Interface contacts:
Residue D1076 in the first protein is in contact with residue K407 in the second protein (closest heavy-atom distance 3.3 Å).
Residue Y1190 in the first protein is in contact with residue P368 in the second protein (closest heavy-atom distance 3.9 Å).
Residue H1178 in the first protein interacts with residue F379 in the second protein (closest heavy-atom distance 3.4 Å).
Residue W1187 in the first protein is in contact with residue P368 in the second protein (closest heavy-atom distance 3.6 Å).
Residue D657 in the first protein is in contact with residue Q192 in the second protein (closest heavy-atom distance 4.0 Å).
Residue Y632 in the first protein is in contact with residue E257 in the second protein (closest heavy-atom distance 3.5 Å).
Residue Y1180 in the first protein contacts residue I367 in the second protein (closest heavy-atom distance 3.7 Å).
Residue R567 in the first protein interacts with residue A234 in the second protein (closest heavy-atom distance 3.5 Å).
Residue Y1180 in the first protein contacts residue G357 in the second protein (closest heavy-atom distance 3.8 Å).
Residue H1179 in the first protein interacts with residue A354 in the second protein (closest heavy-atom distance 3.1 Å).
Residue H1178 in the first protein is in contact with residue K407 in the second protein (closest heavy-atom distance 3.4 Å).
Residue M1177 in the first protein interacts with residue L358 in the second protein (closest heavy-atom distance 3.2 Å).
Residue W1074 in the first protein contacts residue A373 in the second protein (closest heavy-atom distance 4.1 Å).
Residue S1168 in the first protein interacts with residue R290 in the second protein (closest heavy-atom distance 3.6 Å).
Residue R1280 in the first protein interacts with residue E448 in the second protein (closest heavy-atom distance 4.1 Å).
Residue H1179 in the first protein is in contact with residue D133 in the second protein (closest heavy-atom distance 3.5 Å).
Residue Y702 in the first protein contacts residue D297 in the second protein (closest heavy-atom distance 2.9 Å).
Residue W1187 in the first protein interacts with residue I367 in the second protein (closest heavy-atom distance 3.5 Å).
Residue G568 in the first protein interacts with residue T235 in the second protein (closest heavy-atom distance 4.0 Å).
Residue V1171 in the first protein contacts residue E321 in the second protein (closest heavy-atom distance 3.9 Å).
Residue H1178 in the first protein interacts with residue Y411 in the second protein (closest heavy-atom distance 3.8 Å).
Residue R567 in the first protein is in contact with residue T235 in the second protein (closest heavy-atom distance 3.8 Å).
Residue D1183 in the first protein is in contact with residue K206 in the second protein (closest heavy-atom distance 3.9 Å).
Residue E772 in the first protein is in contact with residue T197 in the second protein (closest heavy-atom distance 3.3 Å).
Residue N1181 in the first protein is in contact with residue K206 in the second protein (closest heavy-atom distance 3.9 Å).
Residue W1074 in the first protein contacts residue R377 in the second protein (closest heavy-atom distance 3.2 Å).
Residue I681 in the first protein interacts with residue D193 in the second protein (closest heavy-atom distance 3.4 Å).
Residue S1184 in the first protein contacts residue L366 in the second protein (closest heavy-atom distance 3.5 Å).
Residue R586 in the first protein is in contact with residue D260 in the second protein (closest heavy-atom distance 3.6 Å).
Residue Y1169 in the first protein interacts with residue R290 in the second protein (closest heavy-atom distance 3.2 Å).
Residue W1079 in the first protein is in contact with residue Y324 in the second protein (closest heavy-atom distance 3.4 Å).
Residue W1074 in the first protein interacts with residue W374 in the second protein (closest heavy-atom distance 3.6 Å).
Residue H1178 in the first protein is in contact with residue Y324 in the second protein (closest heavy-atom distance 3.2 Å).
Residue H1178 in the first protein is in contact with residue N409 in the second protein (closest heavy-atom distance 3.8 Å).
Residue F704 in the first protein contacts residue D193 in the second protein (closest heavy-atom distance 3.8 Å).
Residue Y565 in the first protein interacts with residue K265 in the second protein (closest heavy-atom distance 3.9 Å).
Residue Y702 in the first protein interacts with residue H299 in the second protein (closest heavy-atom distance 3.5 Å).
Residue H634 in the first protein interacts with residue R230 in the second protein (closest heavy-atom distance 3.2 Å).
Residue R1278 in the first protein interacts with residue P277 in the second protein (closest heavy-atom distance 4.2 Å).
Residue Y1180 in the first protein contacts residue L358 in the second protein (closest heavy-atom distance 3.5 Å).
Residue S1077 in the first protein is in contact with residue R377 in the second protein (closest heavy-atom distance 2.8 Å).
Residue I1277 in the first protein is in contact with residue R279 in the second protein (closest heavy-atom distance 4.0 Å).
Residue M1177 in the first protein contacts residue L370 in the second protein (closest heavy-atom distance 4.1 Å).
Residue I1277 in the first protein is in contact with residue M433 in the second protein (closest heavy-atom distance 3.6 Å).
Residue F704 in the first protein is in contact with residue P195 in the second protein (closest heavy-atom distance 3.7 Å).
Residue E1172 in the first protein contacts residue R290 in the second protein (closest heavy-atom distance 3.4 Å).
Residue H1179 in the first protein interacts with residue N409 in the second protein (closest heavy-atom distance 4.0 Å).
Residue W1079 in the first protein is in contact with residue H446 in the second protein (closest heavy-atom distance 4.1 Å).
Residue Y632 in the first protein interacts with residue A256 in the second protein (closest heavy-atom distance 2.8 Å).
Residue G1175 in the first protein is in contact with residue Y411 in the second protein (closest heavy-atom distance 3.2 Å).
Residue W1187 in the first protein interacts with residue L366 in the second protein (closest heavy-atom distance 3.7 Å).
Residue N751 in the first protein contacts residue T197 in the second protein (closest heavy-atom distance 3.2 Å).
Residue H1179 in the first protein interacts with residue Y411 in the second protein (closest heavy-atom distance 4.0 Å).
Residue E1174 in the first protein contacts residue W374 in the second protein (closest heavy-atom distance 2.7 Å).
Residue Y565 in the first protein is in contact with residue L261 in the second protein (closest heavy-atom distance 3.5 Å).
Residue G1175 in the first protein contacts residue Y324 in the second protein (closest heavy-atom distance 3.8 Å).
Residue E1174 in the first protein interacts with residue Y324 in the second protein (closest heavy-atom distance 3.5 Å).
Residue E772 in the first protein is in contact with residue S198 in the second protein (closest heavy-atom distance 2.9 Å).
Residue N1181 in the first protein contacts residue K132 in the second protein (closest heavy-atom distance 3.7 Å).
Residue Y702 in the first protein contacts residue P195 in the second protein (closest heavy-atom distance 3.2 Å).

Sequence of the first protein:
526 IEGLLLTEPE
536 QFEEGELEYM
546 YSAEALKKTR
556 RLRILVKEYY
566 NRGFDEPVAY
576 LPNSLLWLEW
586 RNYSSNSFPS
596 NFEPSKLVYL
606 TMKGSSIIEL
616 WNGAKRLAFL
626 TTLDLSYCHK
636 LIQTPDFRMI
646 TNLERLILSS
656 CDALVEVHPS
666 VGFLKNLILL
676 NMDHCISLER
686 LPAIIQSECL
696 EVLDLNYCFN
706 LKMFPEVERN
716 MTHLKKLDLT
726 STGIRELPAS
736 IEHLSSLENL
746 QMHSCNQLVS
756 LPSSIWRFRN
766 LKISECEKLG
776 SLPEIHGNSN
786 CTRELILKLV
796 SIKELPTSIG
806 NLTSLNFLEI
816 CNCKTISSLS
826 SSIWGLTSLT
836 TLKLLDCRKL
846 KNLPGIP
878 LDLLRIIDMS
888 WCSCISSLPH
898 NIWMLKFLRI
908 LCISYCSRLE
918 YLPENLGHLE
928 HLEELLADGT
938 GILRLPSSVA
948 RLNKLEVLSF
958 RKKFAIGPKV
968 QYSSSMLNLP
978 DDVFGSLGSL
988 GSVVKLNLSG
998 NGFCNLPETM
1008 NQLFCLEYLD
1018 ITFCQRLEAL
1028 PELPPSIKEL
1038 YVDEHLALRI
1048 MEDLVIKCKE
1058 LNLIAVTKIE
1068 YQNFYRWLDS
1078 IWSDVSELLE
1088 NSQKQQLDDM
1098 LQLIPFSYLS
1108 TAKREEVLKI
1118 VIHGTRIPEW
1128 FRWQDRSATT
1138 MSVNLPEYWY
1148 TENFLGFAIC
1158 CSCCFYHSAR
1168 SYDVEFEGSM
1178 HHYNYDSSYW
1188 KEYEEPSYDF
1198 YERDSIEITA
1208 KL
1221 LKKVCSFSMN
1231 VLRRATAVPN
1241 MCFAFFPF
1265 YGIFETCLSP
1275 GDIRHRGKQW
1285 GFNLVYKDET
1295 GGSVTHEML

Sequence of the second protein:
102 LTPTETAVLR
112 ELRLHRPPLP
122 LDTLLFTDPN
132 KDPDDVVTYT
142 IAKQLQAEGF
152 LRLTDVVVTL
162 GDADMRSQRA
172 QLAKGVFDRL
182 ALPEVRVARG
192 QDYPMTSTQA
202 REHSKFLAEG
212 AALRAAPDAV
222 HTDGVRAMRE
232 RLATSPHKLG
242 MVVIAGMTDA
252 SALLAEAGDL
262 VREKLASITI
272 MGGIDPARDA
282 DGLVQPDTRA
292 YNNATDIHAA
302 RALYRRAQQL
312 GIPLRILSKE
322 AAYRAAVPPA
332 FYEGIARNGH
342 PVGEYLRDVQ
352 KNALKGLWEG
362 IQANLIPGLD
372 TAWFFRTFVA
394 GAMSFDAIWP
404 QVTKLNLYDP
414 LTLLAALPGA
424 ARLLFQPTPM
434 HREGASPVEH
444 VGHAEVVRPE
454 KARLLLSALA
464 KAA

These two protein chains interact to form a complex.